Interface contacts:
Residue R356 in the second protein contacts residue K27 in the first protein (closest heavy-atom distance 4.8 Å).
Residue I360 in the second protein interacts with residue K27 in the first protein (closest heavy-atom distance 4.2 Å).
Residue R356 in the second protein contacts residue F24 in the first protein (closest heavy-atom distance 3.4 Å).
Residue M363 in the second protein contacts residue D36 in the first protein (closest heavy-atom distance 4.1 Å).
Residue E352 in the second protein contacts residue F24 in the first protein (closest heavy-atom distance 3.4 Å).
Residue E353 in the second protein is in contact with residue F24 in the first protein (closest heavy-atom distance 3.9 Å).
Residue R356 in the second protein is in contact with residue H28 in the first protein (closest heavy-atom distance 4.8 Å).

Sequence of the first protein:
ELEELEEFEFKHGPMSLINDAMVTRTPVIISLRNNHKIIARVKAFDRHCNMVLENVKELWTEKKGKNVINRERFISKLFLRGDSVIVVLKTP

Sequence of the second protein:
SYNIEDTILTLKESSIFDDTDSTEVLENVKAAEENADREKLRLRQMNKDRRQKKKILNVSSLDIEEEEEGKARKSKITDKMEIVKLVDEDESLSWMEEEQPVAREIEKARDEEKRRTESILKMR

These two protein chains interact to form a complex.